Sequence of chain A:
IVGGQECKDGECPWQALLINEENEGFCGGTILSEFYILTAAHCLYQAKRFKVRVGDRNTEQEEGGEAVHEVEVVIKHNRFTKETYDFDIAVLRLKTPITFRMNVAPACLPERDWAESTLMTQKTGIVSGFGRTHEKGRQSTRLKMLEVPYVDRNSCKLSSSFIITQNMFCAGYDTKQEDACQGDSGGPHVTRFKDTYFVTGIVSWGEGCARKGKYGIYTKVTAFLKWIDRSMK

This data describes a binding interaction between two proteins.

Interface contacts:
Residue F87 in chain A contacts residue G28 in chain B (closest heavy-atom distance 2.9 Å).
Residue K48 in chain A interacts with residue G81 in chain B (closest heavy-atom distance 2.6 Å).
Residue K233 in chain A is in contact with residue E68 in chain B (closest heavy-atom distance 2.8 Å).
Residue Y45 in chain A interacts with residue R83 in chain B (closest heavy-atom distance 2.5 Å).
Residue I75 in chain A interacts with residue D76 in chain B (closest heavy-atom distance 3.5 Å).
Residue R230 in chain A interacts with residue D69 in chain B (closest heavy-atom distance 3.1 Å).
Residue R79 in chain A interacts with residue Y26 in chain B (closest heavy-atom distance 3.6 Å).
Residue K48 in chain A interacts with residue T82 in chain B (closest heavy-atom distance 2.6 Å).
Residue F87 in chain A contacts residue V29 in chain B (closest heavy-atom distance 3.7 Å).
Residue V74 in chain A contacts residue I78 in chain B (closest heavy-atom distance 2.7 Å).
Residue N78 in chain A contacts residue D73 in chain B (closest heavy-atom distance 3.1 Å).
Residue R112 in chain A is in contact with residue D27 in chain B (closest heavy-atom distance 2.4 Å).
Residue K48 in chain A is in contact with residue R83 in chain B (closest heavy-atom distance 3.9 Å).
Residue A47 in chain A contacts residue T82 in chain B (closest heavy-atom distance 3.1 Å).
Residue K76 in chain A contacts residue I78 in chain B (closest heavy-atom distance 3.8 Å).
Residue I75 in chain A is in contact with residue F77 in chain B (closest heavy-atom distance 3.7 Å).
Residue N167 in chain A is in contact with residue G28 in chain B (closest heavy-atom distance 2.9 Å).
Residue A223 in chain A interacts with residue G28 in chain B (closest heavy-atom distance 3.6 Å).
Residue W227 in chain A contacts residue D27 in chain B (closest heavy-atom distance 3.0 Å).
Residue H77 in chain A contacts residue D27 in chain B (closest heavy-atom distance 4.2 Å).
Residue R230 in chain A is in contact with residue E68 in chain B (closest heavy-atom distance 3.1 Å).
Residue A47 in chain A is in contact with residue R83 in chain B (closest heavy-atom distance 3.2 Å).
Residue K76 in chain A contacts residue D76 in chain B (closest heavy-atom distance 2.9 Å).
Residue W227 in chain A interacts with residue N74 in chain B (closest heavy-atom distance 3.2 Å).
Residue V73 in chain A is in contact with residue Y79 in chain B (closest heavy-atom distance 3.5 Å).
Residue E72 in chain A interacts with residue Y79 in chain B (closest heavy-atom distance 3.4 Å).
Residue F224 in chain A contacts residue G28 in chain B (closest heavy-atom distance 4.2 Å).
Residue L44 in chain A interacts with residue T82 in chain B (closest heavy-atom distance 3.4 Å).
Residue F87 in chain A contacts residue D27 in chain B (closest heavy-atom distance 3.5 Å).
Residue K226 in chain A interacts with residue A67 in chain B (closest heavy-atom distance 3.3 Å).
Residue N78 in chain A is in contact with residue D76 in chain B (closest heavy-atom distance 3.0 Å).
Residue L225 in chain A is in contact with residue D27 in chain B (closest heavy-atom distance 3.3 Å).
Residue R79 in chain A contacts residue N74 in chain B (closest heavy-atom distance 3.4 Å).
Residue H77 in chain A is in contact with residue N74 in chain B (closest heavy-atom distance 3.2 Å).
Residue F50 in chain A interacts with residue T82 in chain B (closest heavy-atom distance 3.8 Å).
Residue K76 in chain A interacts with residue M75 in chain B (closest heavy-atom distance 3.3 Å).
Residue W227 in chain A interacts with residue E71 in chain B (closest heavy-atom distance 3.4 Å).
Residue S231 in chain A contacts residue M75 in chain B (closest heavy-atom distance 4.0 Å).
Residue A223 in chain A interacts with residue D27 in chain B (closest heavy-atom distance 3.2 Å).
Residue N78 in chain A interacts with residue M75 in chain B (closest heavy-atom distance 3.4 Å).
Residue R230 in chain A is in contact with residue L72 in chain B (closest heavy-atom distance 3.3 Å).
Residue E72 in chain A contacts residue I78 in chain B (closest heavy-atom distance 4.2 Å).
Residue F224 in chain A interacts with residue D27 in chain B (closest heavy-atom distance 3.0 Å).
Residue K226 in chain A interacts with residue D27 in chain B (closest heavy-atom distance 2.9 Å).
Residue K226 in chain A is in contact with residue E71 in chain B (closest heavy-atom distance 4.1 Å).
Residue V74 in chain A contacts residue F77 in chain B (closest heavy-atom distance 3.3 Å).
Residue K226 in chain A contacts residue E68 in chain B (closest heavy-atom distance 3.6 Å).
Residue W227 in chain A is in contact with residue M75 in chain B (closest heavy-atom distance 3.6 Å).
Residue R79 in chain A is in contact with residue V29 in chain B (closest heavy-atom distance 3.4 Å).
Residue I75 in chain A is in contact with residue M75 in chain B (closest heavy-atom distance 3.6 Å).
Residue V74 in chain A is in contact with residue D76 in chain B (closest heavy-atom distance 3.3 Å).
Residue L44 in chain A contacts residue R83 in chain B (closest heavy-atom distance 3.5 Å).
Residue R230 in chain A contacts residue M75 in chain B (closest heavy-atom distance 3.5 Å).
Residue K76 in chain A interacts with residue N74 in chain B (closest heavy-atom distance 3.8 Å).
Residue N78 in chain A interacts with residue N74 in chain B (closest heavy-atom distance 2.9 Å).
Residue R230 in chain A interacts with residue E71 in chain B (closest heavy-atom distance 4.3 Å).
Residue R49 in chain A contacts residue G81 in chain B (closest heavy-atom distance 3.3 Å).
Residue F50 in chain A interacts with residue G81 in chain B (closest heavy-atom distance 4.3 Å).
Residue D229 in chain A interacts with residue E68 in chain B (closest heavy-atom distance 3.7 Å).
Residue V73 in chain A is in contact with residue I78 in chain B (closest heavy-atom distance 3.4 Å).

Sequence of chain B:
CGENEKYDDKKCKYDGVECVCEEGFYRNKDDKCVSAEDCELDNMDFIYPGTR